Sequence of the second protein:
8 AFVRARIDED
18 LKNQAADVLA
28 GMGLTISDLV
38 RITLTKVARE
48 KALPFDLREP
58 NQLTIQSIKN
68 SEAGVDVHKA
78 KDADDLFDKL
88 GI

The following describes two proteins that form a bound complex.

Interface contacts:
Residue E16 in the first protein interacts with residue A8 in the second protein (closest heavy-atom distance 3.2 Å).
Residue V25 in the first protein contacts residue V44 in the second protein (closest heavy-atom distance 3.7 Å).
Residue L50 in the first protein is in contact with residue M29 in the second protein (closest heavy-atom distance 3.7 Å).
Residue A12 in the first protein contacts residue V10 in the second protein (closest heavy-atom distance 2.8 Å).
Residue L41 in the first protein interacts with residue L18 in the second protein (closest heavy-atom distance 3.4 Å).
Residue A8 in the first protein is in contact with residue I14 in the second protein (closest heavy-atom distance 2.7 Å).
Residue A6 in the first protein contacts residue D15 in the second protein (closest heavy-atom distance 3.4 Å).
Residue L18 in the first protein interacts with residue T42 in the second protein (closest heavy-atom distance 3.3 Å).
Residue N7 in the first protein is in contact with residue I14 in the second protein (closest heavy-atom distance 3.5 Å).
Residue A45 in the first protein is in contact with residue Q21 in the second protein (closest heavy-atom distance 3.8 Å).
Residue L41 in the first protein interacts with residue A22 in the second protein (closest heavy-atom distance 3.9 Å).
Residue R13 in the first protein interacts with residue R38 in the second protein (closest heavy-atom distance 2.8 Å).
Residue I14 in the first protein is in contact with residue L41 in the second protein (closest heavy-atom distance 3.6 Å).
Residue K43 in the first protein contacts residue D53 in the second protein (closest heavy-atom distance 2.7 Å).
Residue A8 in the first protein is in contact with residue R13 in the second protein (closest heavy-atom distance 3.5 Å).
Residue T42 in the first protein is in contact with residue L18 in the second protein (closest heavy-atom distance 3.3 Å).
Residue A45 in the first protein contacts residue L18 in the second protein (closest heavy-atom distance 3.7 Å).
Residue L18 in the first protein is in contact with residue L41 in the second protein (closest heavy-atom distance 3.6 Å).
Residue A12 in the first protein interacts with residue S34 in the second protein (closest heavy-atom distance 3.6 Å).
Residue Q21 in the first protein contacts residue K48 in the second protein (closest heavy-atom distance 3.6 Å).
Residue V10 in the first protein is in contact with residue I33 in the second protein (closest heavy-atom distance 3.7 Å).
Residue V25 in the first protein contacts residue K48 in the second protein (closest heavy-atom distance 3.7 Å).
Residue D53 in the first protein is in contact with residue K43 in the second protein (closest heavy-atom distance 2.8 Å).
Residue L54 in the first protein contacts residue K43 in the second protein (closest heavy-atom distance 3.9 Å).
Residue L36 in the first protein contacts residue L54 in the second protein (closest heavy-atom distance 3.7 Å).
Residue Q21 in the first protein interacts with residue A45 in the second protein (closest heavy-atom distance 2.9 Å).
Residue R11 in the first protein contacts residue V10 in the second protein (closest heavy-atom distance 3.2 Å).
Residue L54 in the first protein is in contact with residue I39 in the second protein (closest heavy-atom distance 3.7 Å).
Residue V10 in the first protein is in contact with residue A12 in the second protein (closest heavy-atom distance 2.7 Å).
Residue V44 in the first protein interacts with residue V25 in the second protein (closest heavy-atom distance 3.8 Å).
Residue L26 in the first protein is in contact with residue L50 in the second protein (closest heavy-atom distance 3.6 Å).
Residue L54 in the first protein interacts with residue L36 in the second protein (closest heavy-atom distance 3.6 Å).
Residue L36 in the first protein contacts residue L41 in the second protein (closest heavy-atom distance 3.6 Å).
Residue L18 in the first protein is in contact with residue A45 in the second protein (closest heavy-atom distance 3.5 Å).
Residue R13 in the first protein is in contact with residue A8 in the second protein (closest heavy-atom distance 3.7 Å).
Residue L41 in the first protein is in contact with residue I33 in the second protein (closest heavy-atom distance 3.8 Å).
Residue K48 in the first protein is in contact with residue V25 in the second protein (closest heavy-atom distance 3.8 Å).
Residue K19 in the first protein interacts with residue F9 in the second protein (closest heavy-atom distance 2.8 Å).
Residue F9 in the first protein interacts with residue K19 in the second protein (closest heavy-atom distance 2.8 Å).
Residue L41 in the first protein contacts residue I14 in the second protein (closest heavy-atom distance 3.5 Å).
Residue V44 in the first protein interacts with residue L36 in the second protein (closest heavy-atom distance 3.7 Å).
Residue A8 in the first protein contacts residue K19 in the second protein (closest heavy-atom distance 3.7 Å).
Residue A22 in the first protein interacts with residue L41 in the second protein (closest heavy-atom distance 3.9 Å).
Residue R13 in the first protein interacts with residue F9 in the second protein (closest heavy-atom distance 3.4 Å).
Residue I14 in the first protein contacts residue A8 in the second protein (closest heavy-atom distance 2.9 Å).
Residue M29 in the first protein is in contact with residue L50 in the second protein (closest heavy-atom distance 3.7 Å).
Residue F9 in the first protein interacts with residue R13 in the second protein (closest heavy-atom distance 3.3 Å).
Residue A6 in the first protein contacts residue E16 in the second protein (closest heavy-atom distance 2.6 Å).
Residue I39 in the first protein interacts with residue L54 in the second protein (closest heavy-atom distance 3.8 Å).
Residue V10 in the first protein contacts residue V10 in the second protein (closest heavy-atom distance 3.5 Å).
Residue V10 in the first protein interacts with residue R11 in the second protein (closest heavy-atom distance 3.2 Å).
Residue R11 in the first protein interacts with residue R11 in the second protein (closest heavy-atom distance 3.7 Å).
Residue S34 in the first protein is in contact with residue A12 in the second protein (closest heavy-atom distance 3.6 Å).
Residue L36 in the first protein contacts residue T40 in the second protein (closest heavy-atom distance 3.6 Å).
Residue A12 in the first protein is in contact with residue F9 in the second protein (closest heavy-atom distance 3.2 Å).
Residue R38 in the first protein is in contact with residue R13 in the second protein (closest heavy-atom distance 2.9 Å).
Residue F9 in the first protein interacts with residue A12 in the second protein (closest heavy-atom distance 3.3 Å).
Residue L50 in the first protein contacts residue L26 in the second protein (closest heavy-atom distance 3.6 Å).
Residue F9 in the first protein is in contact with residue R11 in the second protein (closest heavy-atom distance 3.6 Å).
Residue I33 in the first protein is in contact with residue V10 in the second protein (closest heavy-atom distance 3.7 Å).

Sequence of the first protein:
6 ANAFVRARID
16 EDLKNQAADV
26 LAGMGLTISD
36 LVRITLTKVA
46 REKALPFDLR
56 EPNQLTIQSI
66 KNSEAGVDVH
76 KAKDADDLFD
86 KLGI